Interface contacts:
Residue D126 in chain B is in contact with residue G55 in chain A (closest heavy-atom distance 3.8 Å).

These two protein chains interact to form a complex.

Sequence of chain B:
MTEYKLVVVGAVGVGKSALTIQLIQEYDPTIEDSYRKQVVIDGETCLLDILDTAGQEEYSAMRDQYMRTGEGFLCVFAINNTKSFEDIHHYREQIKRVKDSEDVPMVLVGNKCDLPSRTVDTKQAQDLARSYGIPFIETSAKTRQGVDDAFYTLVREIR

Sequence of chain A:
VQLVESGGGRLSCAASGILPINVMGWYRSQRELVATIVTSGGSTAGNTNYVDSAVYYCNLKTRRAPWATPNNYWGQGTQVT